Interface contacts:
Residue D198 in protein 1 is in contact with residue T196 in protein 2 (closest heavy-atom distance 3.2 Å).
Residue L195 in protein 1 contacts residue D198 in protein 2 (closest heavy-atom distance 4.0 Å).
Residue E202 in protein 1 is in contact with residue K199 in protein 2 (closest heavy-atom distance 3.0 Å).
Residue K199 in protein 1 contacts residue E202 in protein 2 (closest heavy-atom distance 3.0 Å).
Residue T196 in protein 1 interacts with residue D198 in protein 2 (closest heavy-atom distance 3.1 Å).
Residue K199 in protein 1 interacts with residue D198 in protein 2 (closest heavy-atom distance 3.3 Å).
Residue D198 in protein 1 interacts with residue L195 in protein 2 (closest heavy-atom distance 4.0 Å).
Residue D198 in protein 1 contacts residue P197 in protein 2 (closest heavy-atom distance 3.4 Å).
Residue D198 in protein 1 interacts with residue K199 in protein 2 (closest heavy-atom distance 3.4 Å).
Residue D198 in protein 1 interacts with residue D198 in protein 2 (closest heavy-atom distance 2.8 Å).
Residue P197 in protein 1 is in contact with residue D198 in protein 2 (closest heavy-atom distance 3.5 Å).

Sequence of protein 2:
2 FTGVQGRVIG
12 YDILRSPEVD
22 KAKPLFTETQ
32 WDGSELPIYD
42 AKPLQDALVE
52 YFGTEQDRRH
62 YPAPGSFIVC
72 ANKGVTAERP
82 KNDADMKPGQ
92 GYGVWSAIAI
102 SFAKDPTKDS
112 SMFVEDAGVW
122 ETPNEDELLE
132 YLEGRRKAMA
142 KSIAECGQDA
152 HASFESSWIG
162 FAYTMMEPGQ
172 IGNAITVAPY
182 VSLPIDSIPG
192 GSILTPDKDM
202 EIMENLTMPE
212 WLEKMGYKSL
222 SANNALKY

Sequence of protein 1:
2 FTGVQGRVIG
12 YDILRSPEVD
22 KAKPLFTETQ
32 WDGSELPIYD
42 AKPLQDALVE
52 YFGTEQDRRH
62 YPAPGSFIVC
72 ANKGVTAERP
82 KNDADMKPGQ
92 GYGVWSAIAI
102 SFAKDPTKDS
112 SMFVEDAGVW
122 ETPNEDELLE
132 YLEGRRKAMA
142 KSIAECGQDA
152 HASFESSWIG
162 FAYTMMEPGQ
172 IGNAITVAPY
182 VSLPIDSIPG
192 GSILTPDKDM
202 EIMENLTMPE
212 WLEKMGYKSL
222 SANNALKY

These two protein chains interact to form a complex.